Sequence of protein 1:
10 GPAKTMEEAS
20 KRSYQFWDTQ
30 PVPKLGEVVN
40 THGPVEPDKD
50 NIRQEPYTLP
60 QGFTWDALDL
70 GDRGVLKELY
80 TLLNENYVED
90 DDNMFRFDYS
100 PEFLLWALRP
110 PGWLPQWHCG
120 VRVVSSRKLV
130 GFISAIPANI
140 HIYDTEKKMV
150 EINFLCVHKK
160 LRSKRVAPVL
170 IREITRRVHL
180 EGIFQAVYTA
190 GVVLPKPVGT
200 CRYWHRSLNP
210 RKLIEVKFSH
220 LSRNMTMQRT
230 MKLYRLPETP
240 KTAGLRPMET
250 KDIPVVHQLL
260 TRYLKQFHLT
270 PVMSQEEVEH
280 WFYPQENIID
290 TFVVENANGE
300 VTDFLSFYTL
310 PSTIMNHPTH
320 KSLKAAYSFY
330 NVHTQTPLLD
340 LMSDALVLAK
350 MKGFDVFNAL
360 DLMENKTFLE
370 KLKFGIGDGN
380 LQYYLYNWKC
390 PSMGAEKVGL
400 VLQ

Interface contacts:
Residue A189 in protein 1 interacts with residue G1 in protein 2 (closest heavy-atom distance 3.7 Å).
Residue N152 in protein 1 contacts residue G1 in protein 2 (closest heavy-atom distance 3.5 Å).
Residue Y233 in protein 1 interacts with residue K7 in protein 2 (closest heavy-atom distance 3.0 Å).
Residue F96 in protein 1 interacts with residue S3 in protein 2 (closest heavy-atom distance 3.4 Å).
Residue F217 in protein 1 is in contact with residue K6 in protein 2 (closest heavy-atom distance 3.5 Å).
Residue F217 in protein 1 contacts residue S5 in protein 2 (closest heavy-atom distance 3.4 Å).
Residue D91 in protein 1 is in contact with residue K6 in protein 2 (closest heavy-atom distance 2.7 Å).
Residue I375 in protein 1 interacts with residue K7 in protein 2 (closest heavy-atom distance 3.8 Å).
Residue Q402 in protein 1 contacts residue C2 in protein 2 (closest heavy-atom distance 3.9 Å).
Residue H204 in protein 1 contacts residue K7 in protein 2 (closest heavy-atom distance 3.9 Å).
Residue G190 in protein 1 is in contact with residue S3 in protein 2 (closest heavy-atom distance 3.5 Å).
Residue G376 in protein 1 is in contact with residue K6 in protein 2 (closest heavy-atom distance 3.1 Å).
Residue G376 in protein 1 interacts with residue K8 in protein 2 (closest heavy-atom distance 3.8 Å).
Residue G376 in protein 1 interacts with residue K7 in protein 2 (closest heavy-atom distance 4.4 Å).
Residue H204 in protein 1 interacts with residue S5 in protein 2 (closest heavy-atom distance 2.7 Å).
Residue D377 in protein 1 contacts residue K8 in protein 2 (closest heavy-atom distance 4.0 Å).
Residue E88 in protein 1 contacts residue V4 in protein 2 (closest heavy-atom distance 3.8 Å).
Residue F217 in protein 1 contacts residue K7 in protein 2 (closest heavy-atom distance 3.1 Å).
Residue G190 in protein 1 contacts residue C2 in protein 2 (closest heavy-atom distance 4.5 Å).
Residue D89 in protein 1 is in contact with residue K6 in protein 2 (closest heavy-atom distance 2.8 Å).
Residue Y86 in protein 1 interacts with residue C2 in protein 2 (closest heavy-atom distance 4.0 Å).
Residue F94 in protein 1 contacts residue K6 in protein 2 (closest heavy-atom distance 4.0 Å).
Residue G374 in protein 1 interacts with residue K7 in protein 2 (closest heavy-atom distance 4.3 Å).
Residue D377 in protein 1 contacts residue V4 in protein 2 (closest heavy-atom distance 4.5 Å).
Residue N379 in protein 1 contacts residue S3 in protein 2 (closest heavy-atom distance 2.7 Å).
Residue D89 in protein 1 is in contact with residue V4 in protein 2 (closest heavy-atom distance 3.5 Å).
Residue V87 in protein 1 contacts residue S3 in protein 2 (closest heavy-atom distance 4.2 Å).
Residue L380 in protein 1 is in contact with residue C2 in protein 2 (closest heavy-atom distance 4.1 Å).
Residue M93 in protein 1 is in contact with residue K6 in protein 2 (closest heavy-atom distance 4.1 Å).
Residue T188 in protein 1 interacts with residue G1 in protein 2 (closest heavy-atom distance 2.9 Å).
Residue D377 in protein 1 contacts residue S5 in protein 2 (closest heavy-atom distance 3.2 Å).
Residue I375 in protein 1 contacts residue K6 in protein 2 (closest heavy-atom distance 4.4 Å).
Residue D90 in protein 1 is in contact with residue K6 in protein 2 (closest heavy-atom distance 2.8 Å).
Residue D90 in protein 1 contacts residue V4 in protein 2 (closest heavy-atom distance 4.5 Å).
Residue F94 in protein 1 interacts with residue V4 in protein 2 (closest heavy-atom distance 4.0 Å).
Residue Y86 in protein 1 is in contact with residue G1 in protein 2 (closest heavy-atom distance 3.3 Å).
Residue Y202 in protein 1 contacts residue S5 in protein 2 (closest heavy-atom distance 3.6 Å).
Residue L380 in protein 1 interacts with residue S3 in protein 2 (closest heavy-atom distance 3.8 Å).
Residue H204 in protein 1 interacts with residue K6 in protein 2 (closest heavy-atom distance 3.5 Å).
Residue G378 in protein 1 contacts residue S5 in protein 2 (closest heavy-atom distance 3.0 Å).
Residue K216 in protein 1 contacts residue K6 in protein 2 (closest heavy-atom distance 4.1 Å).
Residue S311 in protein 1 is in contact with residue V4 in protein 2 (closest heavy-atom distance 4.3 Å).
Residue H219 in protein 1 interacts with residue K8 in protein 2 (closest heavy-atom distance 3.1 Å).
Residue F153 in protein 1 interacts with residue G1 in protein 2 (closest heavy-atom distance 4.4 Å).
Residue Y202 in protein 1 interacts with residue S3 in protein 2 (closest heavy-atom distance 3.4 Å).
Residue G376 in protein 1 contacts residue S5 in protein 2 (closest heavy-atom distance 3.3 Å).
Residue T188 in protein 1 is in contact with residue C2 in protein 2 (closest heavy-atom distance 4.2 Å).
Residue I151 in protein 1 contacts residue G1 in protein 2 (closest heavy-atom distance 4.5 Å).
Residue F96 in protein 1 contacts residue V4 in protein 2 (closest heavy-atom distance 3.6 Å).
Residue Y98 in protein 1 contacts residue C2 in protein 2 (closest heavy-atom distance 3.8 Å).
Residue L380 in protein 1 contacts residue G1 in protein 2 (closest heavy-atom distance 4.1 Å).
Residue S218 in protein 1 contacts residue K7 in protein 2 (closest heavy-atom distance 3.5 Å).
Residue D377 in protein 1 is in contact with residue K6 in protein 2 (closest heavy-atom distance 2.8 Å).
Residue S206 in protein 1 interacts with residue K7 in protein 2 (closest heavy-atom distance 2.9 Å).
Residue I375 in protein 1 is in contact with residue K8 in protein 2 (closest heavy-atom distance 3.0 Å).
Residue Y202 in protein 1 is in contact with residue C2 in protein 2 (closest heavy-atom distance 3.0 Å).
Residue V87 in protein 1 interacts with residue V4 in protein 2 (closest heavy-atom distance 3.5 Å).
Residue N152 in protein 1 contacts residue C2 in protein 2 (closest heavy-atom distance 4.4 Å).
Residue V87 in protein 1 interacts with residue C2 in protein 2 (closest heavy-atom distance 3.8 Å).
Residue F96 in protein 1 is in contact with residue C2 in protein 2 (closest heavy-atom distance 3.7 Å).

Sequence of protein 2:
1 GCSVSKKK

This data describes a binding interaction between two proteins.